Residue-level contacts at the interface:
Residue R14 in protein 2 contacts residue E7 in protein 1 (closest heavy-atom distance 4.6 Å).
Residue R16 in protein 2 interacts with residue E40 in protein 1 (closest heavy-atom distance 2.8 Å).
Residue R16 in protein 2 contacts residue D37 in protein 1 (closest heavy-atom distance 3.1 Å).
Residue R14 in protein 2 is in contact with residue T4 in protein 1 (closest heavy-atom distance 3.6 Å).
Residue R13 in protein 2 is in contact with residue Y2 in protein 1 (closest heavy-atom distance 3.3 Å).
Residue K49 in protein 2 is in contact with residue D37 in protein 1 (closest heavy-atom distance 2.5 Å).
Residue R14 in protein 2 is in contact with residue D37 in protein 1 (closest heavy-atom distance 3.7 Å).
Residue R14 in protein 2 is in contact with residue L42 in protein 1 (closest heavy-atom distance 3.8 Å).
Residue R13 in protein 2 interacts with residue D37 in protein 1 (closest heavy-atom distance 5.0 Å).
Residue R13 in protein 2 interacts with residue L42 in protein 1 (closest heavy-atom distance 3.7 Å).
Residue R14 in protein 2 interacts with residue E40 in protein 1 (closest heavy-atom distance 2.9 Å).

Sequence of protein 1:
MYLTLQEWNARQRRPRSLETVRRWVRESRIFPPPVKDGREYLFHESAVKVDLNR

These two protein chains interact to form a complex.

Sequence of protein 2:
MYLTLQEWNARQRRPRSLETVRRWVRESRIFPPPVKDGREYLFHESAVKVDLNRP